Interface contacts:
Residue E603 in the first protein contacts residue S438 in the second protein (closest heavy-atom distance 4.0 Å).
Residue R602 in the first protein is in contact with residue S438 in the second protein (closest heavy-atom distance 4.0 Å).
Residue G599 in the first protein contacts residue S438 in the second protein (closest heavy-atom distance 3.9 Å).

Sequence of the first protein:
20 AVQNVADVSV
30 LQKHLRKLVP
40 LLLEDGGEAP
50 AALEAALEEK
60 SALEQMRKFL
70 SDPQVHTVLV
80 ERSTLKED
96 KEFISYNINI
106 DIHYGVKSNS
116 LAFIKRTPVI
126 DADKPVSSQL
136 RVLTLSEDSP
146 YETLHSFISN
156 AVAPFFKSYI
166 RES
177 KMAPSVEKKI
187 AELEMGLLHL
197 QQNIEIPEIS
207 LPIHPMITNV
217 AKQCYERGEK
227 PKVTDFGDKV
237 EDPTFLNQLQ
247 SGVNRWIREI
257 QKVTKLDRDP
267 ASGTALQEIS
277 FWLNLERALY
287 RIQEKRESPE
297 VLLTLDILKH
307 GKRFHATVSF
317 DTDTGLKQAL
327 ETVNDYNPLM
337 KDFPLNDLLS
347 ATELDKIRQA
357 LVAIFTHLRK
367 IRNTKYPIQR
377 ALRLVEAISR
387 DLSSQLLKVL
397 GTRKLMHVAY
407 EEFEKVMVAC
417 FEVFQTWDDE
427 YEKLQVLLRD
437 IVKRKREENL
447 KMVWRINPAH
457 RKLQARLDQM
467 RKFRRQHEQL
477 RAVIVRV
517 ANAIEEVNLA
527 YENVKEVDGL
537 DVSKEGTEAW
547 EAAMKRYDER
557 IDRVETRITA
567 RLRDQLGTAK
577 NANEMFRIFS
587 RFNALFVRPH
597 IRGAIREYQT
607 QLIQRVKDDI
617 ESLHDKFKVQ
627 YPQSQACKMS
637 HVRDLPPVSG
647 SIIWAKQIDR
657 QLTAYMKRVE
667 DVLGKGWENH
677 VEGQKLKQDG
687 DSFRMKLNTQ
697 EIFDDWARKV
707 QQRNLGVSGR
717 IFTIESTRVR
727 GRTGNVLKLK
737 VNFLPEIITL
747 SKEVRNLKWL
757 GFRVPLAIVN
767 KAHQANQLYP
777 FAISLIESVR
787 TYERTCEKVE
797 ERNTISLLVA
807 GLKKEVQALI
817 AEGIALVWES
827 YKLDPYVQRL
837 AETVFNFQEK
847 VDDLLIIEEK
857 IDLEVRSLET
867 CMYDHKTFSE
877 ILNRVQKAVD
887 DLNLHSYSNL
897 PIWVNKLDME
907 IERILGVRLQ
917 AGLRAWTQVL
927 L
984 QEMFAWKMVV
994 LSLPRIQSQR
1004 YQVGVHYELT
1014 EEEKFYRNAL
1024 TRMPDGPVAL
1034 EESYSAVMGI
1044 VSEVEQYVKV

These two protein chains interact to form a complex.

Sequence of the second protein:
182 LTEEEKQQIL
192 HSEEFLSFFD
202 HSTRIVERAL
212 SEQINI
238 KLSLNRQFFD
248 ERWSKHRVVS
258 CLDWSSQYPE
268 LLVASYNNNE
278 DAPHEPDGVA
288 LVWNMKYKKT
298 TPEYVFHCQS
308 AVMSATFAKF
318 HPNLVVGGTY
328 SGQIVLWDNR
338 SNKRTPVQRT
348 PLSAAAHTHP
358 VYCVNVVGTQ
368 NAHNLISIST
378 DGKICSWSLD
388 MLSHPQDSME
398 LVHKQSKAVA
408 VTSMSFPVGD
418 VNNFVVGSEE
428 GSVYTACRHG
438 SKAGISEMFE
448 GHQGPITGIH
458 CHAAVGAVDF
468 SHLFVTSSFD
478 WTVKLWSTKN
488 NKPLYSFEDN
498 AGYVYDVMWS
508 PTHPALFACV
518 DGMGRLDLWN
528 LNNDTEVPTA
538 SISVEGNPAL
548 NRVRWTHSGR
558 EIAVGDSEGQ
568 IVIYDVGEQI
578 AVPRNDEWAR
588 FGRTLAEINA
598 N